Sequence of chain B:
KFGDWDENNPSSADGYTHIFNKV

This data describes a binding interaction between two proteins.

Contacts between the two chains:
Residue L209 in chain A interacts with residue A21 in chain B (closest heavy-atom distance 3.5 Å).
Residue T127 in chain A contacts residue Y24 in chain B (closest heavy-atom distance 4.0 Å).
Residue T123 in chain A contacts residue K30 in chain B (closest heavy-atom distance 3.3 Å).
Residue A125 in chain A contacts residue H26 in chain B (closest heavy-atom distance 3.5 Å).
Residue V126 in chain A interacts with residue Y24 in chain B (closest heavy-atom distance 3.8 Å).
Residue R211 in chain A interacts with residue F28 in chain B (closest heavy-atom distance 3.3 Å).
Residue Q210 in chain A is in contact with residue F28 in chain B (closest heavy-atom distance 3.7 Å).
Residue K206 in chain A contacts residue S19 in chain B (closest heavy-atom distance 3.1 Å).
Residue D124 in chain A contacts residue H26 in chain B (closest heavy-atom distance 3.9 Å).
Residue D215 in chain A is in contact with residue F10 in chain B (closest heavy-atom distance 3.2 Å).
Residue T186 in chain A contacts residue W13 in chain B (closest heavy-atom distance 3.8 Å).
Residue L137 in chain A contacts residue G11 in chain B (closest heavy-atom distance 3.8 Å).
Residue Q210 in chain A contacts residue H26 in chain B (closest heavy-atom distance 2.8 Å).
Residue Q210 in chain A contacts residue A21 in chain B (closest heavy-atom distance 3.8 Å).
Residue L209 in chain A contacts residue S19 in chain B (closest heavy-atom distance 4.0 Å).
Residue V193 in chain A interacts with residue N17 in chain B (closest heavy-atom distance 3.9 Å).
Residue R211 in chain A interacts with residue V31 in chain B (closest heavy-atom distance 3.5 Å).
Residue P128 in chain A interacts with residue Y24 in chain B (closest heavy-atom distance 3.4 Å).
Residue L189 in chain A is in contact with residue W13 in chain B (closest heavy-atom distance 3.4 Å).
Residue Q210 in chain A is in contact with residue D22 in chain B (closest heavy-atom distance 3.1 Å).
Residue K134 in chain A interacts with residue G11 in chain B (closest heavy-atom distance 3.1 Å).
Residue K131 in chain A is in contact with residue G23 in chain B (closest heavy-atom distance 3.4 Å).
Residue R197 in chain A interacts with residue N16 in chain B (closest heavy-atom distance 3.8 Å).
Residue P128 in chain A contacts residue D22 in chain B (closest heavy-atom distance 3.8 Å).
Residue D122 in chain A contacts residue N29 in chain B (closest heavy-atom distance 3.5 Å).
Residue A202 in chain A contacts residue S19 in chain B (closest heavy-atom distance 3.3 Å).
Residue D124 in chain A interacts with residue I27 in chain B (closest heavy-atom distance 3.3 Å).
Residue V193 in chain A is in contact with residue W13 in chain B (closest heavy-atom distance 3.4 Å).
Residue R268 in chain A interacts with residue Y24 in chain B (closest heavy-atom distance 3.3 Å).
Residue P128 in chain A is in contact with residue A21 in chain B (closest heavy-atom distance 3.7 Å).
Residue L205 in chain A is in contact with residue S19 in chain B (closest heavy-atom distance 3.0 Å).
Residue K206 in chain A contacts residue D22 in chain B (closest heavy-atom distance 2.9 Å).
Residue R197 in chain A contacts residue E15 in chain B (closest heavy-atom distance 3.5 Å).
Residue K206 in chain A interacts with residue S20 in chain B (closest heavy-atom distance 3.0 Å).
Residue R268 in chain A interacts with residue T25 in chain B (closest heavy-atom distance 4.0 Å).
Residue V126 in chain A contacts residue H26 in chain B (closest heavy-atom distance 2.8 Å).
Residue Y133 in chain A interacts with residue G23 in chain B (closest heavy-atom distance 3.6 Å).
Residue T186 in chain A contacts residue K9 in chain B (closest heavy-atom distance 2.8 Å).
Residue N213 in chain A interacts with residue W13 in chain B (closest heavy-atom distance 3.5 Å).
Residue R190 in chain A is in contact with residue W13 in chain B (closest heavy-atom distance 2.9 Å).
Residue Q267 in chain A interacts with residue I27 in chain B (closest heavy-atom distance 3.9 Å).
Residue L209 in chain A contacts residue N17 in chain B (closest heavy-atom distance 3.4 Å).
Residue N221 in chain A interacts with residue K30 in chain B (closest heavy-atom distance 2.8 Å).
Residue R211 in chain A is in contact with residue N29 in chain B (closest heavy-atom distance 3.1 Å).
Residue S121 in chain A is in contact with residue K30 in chain B (closest heavy-atom distance 2.7 Å).
Residue V126 in chain A is in contact with residue T25 in chain B (closest heavy-atom distance 3.6 Å).
Residue T123 in chain A contacts residue F28 in chain B (closest heavy-atom distance 2.9 Å).
Residue D215 in chain A interacts with residue W13 in chain B (closest heavy-atom distance 2.6 Å).
Residue D122 in chain A contacts residue K30 in chain B (closest heavy-atom distance 2.9 Å).
Residue H219 in chain A contacts residue T25 in chain B (closest heavy-atom distance 3.9 Å).
Residue V141 in chain A contacts residue F10 in chain B (closest heavy-atom distance 3.7 Å).
Residue S223 in chain A interacts with residue K30 in chain B (closest heavy-atom distance 3.0 Å).
Residue T127 in chain A contacts residue T25 in chain B (closest heavy-atom distance 2.7 Å).
Residue T123 in chain A interacts with residue I27 in chain B (closest heavy-atom distance 3.6 Å).
Residue M264 in chain A is in contact with residue T25 in chain B (closest heavy-atom distance 3.4 Å).
Residue D124 in chain A interacts with residue F28 in chain B (closest heavy-atom distance 2.6 Å).
Residue D124 in chain A interacts with residue K30 in chain B (closest heavy-atom distance 3.6 Å).
Residue P214 in chain A contacts residue W13 in chain B (closest heavy-atom distance 3.4 Å).
Residue R197 in chain A is in contact with residue N17 in chain B (closest heavy-atom distance 2.9 Å).
Residue D215 in chain A interacts with residue G11 in chain B (closest heavy-atom distance 3.8 Å).

Sequence of chain A:
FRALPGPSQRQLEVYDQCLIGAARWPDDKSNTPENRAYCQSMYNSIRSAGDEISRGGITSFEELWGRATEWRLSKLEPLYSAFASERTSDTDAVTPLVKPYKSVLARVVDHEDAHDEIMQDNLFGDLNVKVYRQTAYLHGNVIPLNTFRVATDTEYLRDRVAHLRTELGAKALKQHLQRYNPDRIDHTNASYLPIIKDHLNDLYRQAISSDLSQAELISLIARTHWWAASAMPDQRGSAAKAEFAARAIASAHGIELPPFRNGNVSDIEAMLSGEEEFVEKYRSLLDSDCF